Contacts between the two chains:
Residue L174 in chain A interacts with residue T85 in chain B (closest heavy-atom distance 3.8 Å).
Residue V328 in chain A interacts with residue K247 in chain B (closest heavy-atom distance 3.7 Å).
Residue N236 in chain A is in contact with residue Q135 in chain B (closest heavy-atom distance 3.6 Å).
Residue N238 in chain A is in contact with residue Q135 in chain B (closest heavy-atom distance 2.9 Å).
Residue H190 in chain A is in contact with residue F143 in chain B (closest heavy-atom distance 3.5 Å).
Residue E327 in chain A contacts residue K247 in chain B (closest heavy-atom distance 3.4 Å).
Residue A175 in chain A interacts with residue T85 in chain B (closest heavy-atom distance 3.5 Å).
Residue P298 in chain A contacts residue D146 in chain B (closest heavy-atom distance 3.5 Å).
Residue V29 in chain A contacts residue V68 in chain B (closest heavy-atom distance 3.2 Å).
Residue R37 in chain A contacts residue M12 in chain B (closest heavy-atom distance 3.7 Å).
Residue L174 in chain A is in contact with residue P87 in chain B (closest heavy-atom distance 3.3 Å).
Residue R37 in chain A interacts with residue Y107 in chain B (closest heavy-atom distance 3.6 Å).
Residue Q187 in chain A is in contact with residue P136 in chain B (closest heavy-atom distance 3.7 Å).
Residue Q187 in chain A is in contact with residue F143 in chain B (closest heavy-atom distance 3.5 Å).
Residue Y321 in chain A is in contact with residue F243 in chain B (closest heavy-atom distance 3.6 Å).
Residue T27 in chain A is in contact with residue L70 in chain B (closest heavy-atom distance 3.7 Å).
Residue D291 in chain A interacts with residue A130 in chain B (closest heavy-atom distance 3.0 Å).
Residue P298 in chain A interacts with residue P147 in chain B (closest heavy-atom distance 3.7 Å).
Residue Q187 in chain A is in contact with residue Y137 in chain B (closest heavy-atom distance 3.6 Å).
Residue Q187 in chain A is in contact with residue V144 in chain B (closest heavy-atom distance 3.2 Å).
Residue H190 in chain A is in contact with residue A142 in chain B (closest heavy-atom distance 3.2 Å).
Residue R292 in chain A is in contact with residue P147 in chain B (closest heavy-atom distance 2.4 Å).
Residue R241 in chain A interacts with residue Y133 in chain B (closest heavy-atom distance 2.9 Å).
Residue D20 in chain A is in contact with residue F73 in chain B (closest heavy-atom distance 3.0 Å).
Residue V28 in chain A interacts with residue Y107 in chain B (closest heavy-atom distance 3.8 Å).
Residue D21 in chain A is in contact with residue F73 in chain B (closest heavy-atom distance 3.8 Å).
Residue F3 in chain A is in contact with residue P132 in chain B (closest heavy-atom distance 3.6 Å).
Residue R324 in chain A contacts residue F243 in chain B (closest heavy-atom distance 3.2 Å).
Residue E317 in chain A is in contact with residue R236 in chain B (closest heavy-atom distance 2.8 Å).
Residue D291 in chain A contacts residue P132 in chain B (closest heavy-atom distance 3.5 Å).
Residue Q41 in chain A is in contact with residue H74 in chain B (closest heavy-atom distance 2.9 Å).
Residue V29 in chain A is in contact with residue D110 in chain B (closest heavy-atom distance 3.1 Å).
Residue Q187 in chain A is in contact with residue Q135 in chain B (closest heavy-atom distance 3.2 Å).
Residue A175 in chain A interacts with residue P87 in chain B (closest heavy-atom distance 3.1 Å).
Residue E301 in chain A contacts residue R65 in chain B (closest heavy-atom distance 3.1 Å).
Residue T27 in chain A is in contact with residue Y107 in chain B (closest heavy-atom distance 3.3 Å).
Residue D291 in chain A is in contact with residue A131 in chain B (closest heavy-atom distance 3.4 Å).
Residue V186 in chain A contacts residue R141 in chain B (closest heavy-atom distance 3.5 Å).
Residue Y30 in chain A contacts residue P11 in chain B (closest heavy-atom distance 3.8 Å).
Residue K26 in chain A is in contact with residue D72 in chain B (closest heavy-atom distance 3.5 Å).
Residue L174 in chain A contacts residue V86 in chain B (closest heavy-atom distance 3.5 Å).
Residue Y321 in chain A is in contact with residue P147 in chain B (closest heavy-atom distance 3.5 Å).
Residue F188 in chain A is in contact with residue A142 in chain B (closest heavy-atom distance 3.3 Å).
Residue L174 in chain A interacts with residue R84 in chain B (closest heavy-atom distance 3.4 Å).
Residue A175 in chain A contacts residue R93 in chain B (closest heavy-atom distance 2.8 Å).
Residue A189 in chain A is in contact with residue A142 in chain B (closest heavy-atom distance 3.5 Å).
Residue W329 in chain A contacts residue L148 in chain B (closest heavy-atom distance 3.4 Å).
Residue L177 in chain A contacts residue P87 in chain B (closest heavy-atom distance 3.5 Å).
Residue N238 in chain A interacts with residue Y133 in chain B (closest heavy-atom distance 3.4 Å).
Residue V28 in chain A interacts with residue M12 in chain B (closest heavy-atom distance 3.0 Å).
Residue A175 in chain A is in contact with residue R84 in chain B (closest heavy-atom distance 3.1 Å).
Residue A189 in chain A is in contact with residue V144 in chain B (closest heavy-atom distance 3.6 Å).
Residue V29 in chain A interacts with residue L70 in chain B (closest heavy-atom distance 3.5 Å).
Residue L325 in chain A is in contact with residue F243 in chain B (closest heavy-atom distance 3.7 Å).
Residue S295 in chain A interacts with residue P147 in chain B (closest heavy-atom distance 2.9 Å).
Residue Q187 in chain A contacts residue R141 in chain B (closest heavy-atom distance 3.1 Å).
Residue R241 in chain A is in contact with residue W134 in chain B (closest heavy-atom distance 3.4 Å).
Residue H190 in chain A is in contact with residue M12 in chain B (closest heavy-atom distance 3.4 Å).
Residue R37 in chain A contacts residue D72 in chain B (closest heavy-atom distance 3.4 Å).
Residue K26 in chain A contacts residue F73 in chain B (closest heavy-atom distance 3.1 Å).

Sequence of chain A:
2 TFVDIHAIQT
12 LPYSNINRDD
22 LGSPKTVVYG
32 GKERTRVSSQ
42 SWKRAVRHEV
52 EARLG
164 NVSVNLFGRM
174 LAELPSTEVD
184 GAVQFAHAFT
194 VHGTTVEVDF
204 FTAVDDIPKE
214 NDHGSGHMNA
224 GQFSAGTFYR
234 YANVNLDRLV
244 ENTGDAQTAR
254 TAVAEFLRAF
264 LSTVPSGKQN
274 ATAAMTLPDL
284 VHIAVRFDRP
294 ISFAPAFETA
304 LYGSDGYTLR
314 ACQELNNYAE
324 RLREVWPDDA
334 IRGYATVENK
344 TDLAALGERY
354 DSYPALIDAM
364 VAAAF

This data describes a binding interaction between two proteins.

Sequence of chain B:
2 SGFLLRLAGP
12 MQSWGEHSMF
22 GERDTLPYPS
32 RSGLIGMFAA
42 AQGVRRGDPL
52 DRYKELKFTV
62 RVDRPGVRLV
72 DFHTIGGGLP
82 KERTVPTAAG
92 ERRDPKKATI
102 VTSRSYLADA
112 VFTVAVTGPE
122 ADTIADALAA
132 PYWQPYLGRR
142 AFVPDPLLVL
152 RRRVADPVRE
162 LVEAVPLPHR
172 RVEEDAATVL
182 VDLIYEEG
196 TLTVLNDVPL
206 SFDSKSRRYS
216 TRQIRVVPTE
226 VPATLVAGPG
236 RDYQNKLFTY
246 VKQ